Sequence of chain B:
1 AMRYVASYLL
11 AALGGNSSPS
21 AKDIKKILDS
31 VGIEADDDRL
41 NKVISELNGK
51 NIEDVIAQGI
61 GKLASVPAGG

Interface contacts:
Residue V31 in chain B is in contact with residue G14 in chain A (closest heavy-atom distance 3.5 Å).
Residue S65 in chain B interacts with residue L47 in chain A (closest heavy-atom distance 3.7 Å).
Residue I56 in chain B contacts residue E53 in chain A (closest heavy-atom distance 3.8 Å).
Residue K50 in chain B contacts residue S65 in chain A (closest heavy-atom distance 2.8 Å).
Residue S65 in chain B contacts residue K50 in chain A (closest heavy-atom distance 2.8 Å).
Residue I60 in chain B interacts with residue L9 in chain A (closest heavy-atom distance 3.9 Å).
Residue I33 in chain B interacts with residue L10 in chain A (closest heavy-atom distance 3.3 Å).
Residue S65 in chain B interacts with residue N51 in chain A (closest heavy-atom distance 3.3 Å).
Residue V31 in chain B contacts residue L10 in chain A (closest heavy-atom distance 3.6 Å).
Residue V31 in chain B interacts with residue I27 in chain A (closest heavy-atom distance 3.4 Å).
Residue G61 in chain B interacts with residue E53 in chain A (closest heavy-atom distance 3.2 Å).
Residue L9 in chain B interacts with residue I60 in chain A (closest heavy-atom distance 3.9 Å).
Residue G14 in chain B interacts with residue V31 in chain A (closest heavy-atom distance 3.5 Å).
Residue L13 in chain B is in contact with residue I33 in chain A (closest heavy-atom distance 3.6 Å).
Residue I52 in chain B is in contact with residue A64 in chain A (closest heavy-atom distance 3.2 Å).
Residue L10 in chain B contacts residue V31 in chain A (closest heavy-atom distance 3.6 Å).
Residue L10 in chain B contacts residue I33 in chain A (closest heavy-atom distance 3.3 Å).
Residue L10 in chain B interacts with residue L28 in chain A (closest heavy-atom distance 3.4 Å).
Residue L28 in chain B contacts residue L10 in chain A (closest heavy-atom distance 3.4 Å).
Residue A6 in chain B is in contact with residue A6 in chain A (closest heavy-atom distance 3.3 Å).
Residue K62 in chain B is in contact with residue N51 in chain A (closest heavy-atom distance 2.7 Å).
Residue S30 in chain B interacts with residue S30 in chain A (closest heavy-atom distance 3.8 Å).
Residue I56 in chain B interacts with residue I56 in chain A (closest heavy-atom distance 3.1 Å).
Residue L13 in chain B is in contact with residue R3 in chain A (closest heavy-atom distance 3.0 Å).
Residue E53 in chain B interacts with residue A64 in chain A (closest heavy-atom distance 3.1 Å).
Residue I60 in chain B interacts with residue E53 in chain A (closest heavy-atom distance 3.5 Å).
Residue E53 in chain B contacts residue I56 in chain A (closest heavy-atom distance 3.8 Å).
Residue L13 in chain B is in contact with residue M2 in chain A (closest heavy-atom distance 3.4 Å).
Residue A57 in chain B contacts residue A57 in chain A (closest heavy-atom distance 3.9 Å).
Residue L47 in chain B contacts residue S65 in chain A (closest heavy-atom distance 3.7 Å).
Residue E53 in chain B contacts residue I60 in chain A (closest heavy-atom distance 3.5 Å).
Residue I27 in chain B contacts residue V31 in chain A (closest heavy-atom distance 3.4 Å).
Residue L13 in chain B contacts residue A6 in chain A (closest heavy-atom distance 3.8 Å).
Residue I52 in chain B is in contact with residue S65 in chain A (closest heavy-atom distance 3.6 Å).
Residue N51 in chain B is in contact with residue K62 in chain A (closest heavy-atom distance 2.7 Å).
Residue E53 in chain B is in contact with residue G61 in chain A (closest heavy-atom distance 3.2 Å).
Residue G14 in chain B is in contact with residue I33 in chain A (closest heavy-atom distance 3.9 Å).
Residue A64 in chain B interacts with residue E53 in chain A (closest heavy-atom distance 3.1 Å).
Residue M2 in chain B contacts residue L9 in chain A (closest heavy-atom distance 3.8 Å).
Residue L9 in chain B is in contact with residue A6 in chain A (closest heavy-atom distance 3.3 Å).
Residue E53 in chain B interacts with residue A57 in chain A (closest heavy-atom distance 3.2 Å).
Residue I33 in chain B is in contact with residue L13 in chain A (closest heavy-atom distance 3.6 Å).
Residue A6 in chain B interacts with residue L10 in chain A (closest heavy-atom distance 3.2 Å).
Residue L10 in chain B contacts residue L10 in chain A (closest heavy-atom distance 3.2 Å).
Residue L10 in chain B is in contact with residue S7 in chain A (closest heavy-atom distance 3.6 Å).
Residue L10 in chain B interacts with residue I27 in chain A (closest heavy-atom distance 3.3 Å).
Residue L10 in chain B is in contact with residue A6 in chain A (closest heavy-atom distance 3.2 Å).
Residue L9 in chain B is in contact with residue M2 in chain A (closest heavy-atom distance 3.8 Å).
Residue A57 in chain B interacts with residue E53 in chain A (closest heavy-atom distance 3.2 Å).
Residue S7 in chain B contacts residue L10 in chain A (closest heavy-atom distance 3.6 Å).
Residue R3 in chain B is in contact with residue L13 in chain A (closest heavy-atom distance 3.0 Å).
Residue N51 in chain B contacts residue S65 in chain A (closest heavy-atom distance 3.3 Å).
Residue A6 in chain B is in contact with residue L9 in chain A (closest heavy-atom distance 3.4 Å).
Residue M2 in chain B is in contact with residue L13 in chain A (closest heavy-atom distance 3.4 Å).
Residue A6 in chain B interacts with residue L13 in chain A (closest heavy-atom distance 3.8 Å).
Residue I27 in chain B is in contact with residue L10 in chain A (closest heavy-atom distance 3.3 Å).
Residue I60 in chain B is in contact with residue I52 in chain A (closest heavy-atom distance 3.8 Å).
Residue S65 in chain B contacts residue I52 in chain A (closest heavy-atom distance 3.6 Å).
Residue I52 in chain B interacts with residue I60 in chain A (closest heavy-atom distance 3.8 Å).
Residue A64 in chain B interacts with residue I52 in chain A (closest heavy-atom distance 3.1 Å).

Sequence of chain A:
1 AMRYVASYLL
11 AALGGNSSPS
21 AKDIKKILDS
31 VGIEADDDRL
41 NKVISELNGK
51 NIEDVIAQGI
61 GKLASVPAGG

This data describes a binding interaction between two proteins.